Interface contacts:
Residue E257 in protein 1 contacts residue R217 in protein 2 (closest heavy-atom distance 2.6 Å).
Residue E168 in protein 1 contacts residue S39 in protein 2 (closest heavy-atom distance 3.0 Å).
Residue R40 in protein 1 contacts residue D56 in protein 2 (closest heavy-atom distance 2.6 Å).
Residue D292 in protein 1 interacts with residue R217 in protein 2 (closest heavy-atom distance 3.3 Å).
Residue T623 in protein 1 contacts residue Y106 in protein 2 (closest heavy-atom distance 3.3 Å).
Residue E257 in protein 1 contacts residue Q97 in protein 2 (closest heavy-atom distance 3.3 Å).
Residue D446 in protein 1 is in contact with residue S28 in protein 2 (closest heavy-atom distance 2.8 Å).
Residue L708 in protein 1 is in contact with residue A185 in protein 2 (closest heavy-atom distance 3.1 Å).
Residue D717 in protein 1 interacts with residue N22 in protein 2 (closest heavy-atom distance 3.2 Å).
Residue R393 in protein 1 interacts with residue D74 in protein 2 (closest heavy-atom distance 2.8 Å).
Residue R43 in protein 1 contacts residue E81 in protein 2 (closest heavy-atom distance 2.6 Å).
Residue V724 in protein 1 interacts with residue P120 in protein 2 (closest heavy-atom distance 3.2 Å).
Residue T723 in protein 1 contacts residue T16 in protein 2 (closest heavy-atom distance 2.8 Å).
Residue Q169 in protein 1 contacts residue T128 in protein 2 (closest heavy-atom distance 3.2 Å).
Residue D26 in protein 1 contacts residue S55 in protein 2 (closest heavy-atom distance 2.4 Å).
Residue R393 in protein 1 contacts residue S60 in protein 2 (closest heavy-atom distance 3.3 Å).
Residue G330 in protein 1 is in contact with residue Y72 in protein 2 (closest heavy-atom distance 3.2 Å).
Residue P287 in protein 1 interacts with residue Y240 in protein 2 (closest heavy-atom distance 3.3 Å).
Residue Q169 in protein 1 is in contact with residue G94 in protein 2 (closest heavy-atom distance 2.4 Å).
Residue H727 in protein 1 interacts with residue R12 in protein 2 (closest heavy-atom distance 3.0 Å).
Residue R159 in protein 1 interacts with residue E8 in protein 2 (closest heavy-atom distance 3.0 Å).
Residue R159 in protein 1 is in contact with residue V91 in protein 2 (closest heavy-atom distance 3.2 Å).
Residue Q334 in protein 1 interacts with residue Y106 in protein 2 (closest heavy-atom distance 3.2 Å).
Residue C197 in protein 1 interacts with residue C137 in protein 2 (closest heavy-atom distance 2.0 Å).
Residue R159 in protein 1 interacts with residue V5 in protein 2 (closest heavy-atom distance 3.4 Å).
Residue R159 in protein 1 interacts with residue E90 in protein 2 (closest heavy-atom distance 3.2 Å).
Residue V724 in protein 1 is in contact with residue H14 in protein 2 (closest heavy-atom distance 3.3 Å).
Residue S221 in protein 1 is in contact with residue C130 in protein 2 (closest heavy-atom distance 3.3 Å).
Residue Q169 in protein 1 interacts with residue V93 in protein 2 (closest heavy-atom distance 3.2 Å).
Residue E168 in protein 1 contacts residue Q97 in protein 2 (closest heavy-atom distance 3.1 Å).
Residue G200 in protein 1 interacts with residue E133 in protein 2 (closest heavy-atom distance 2.6 Å).
Residue M449 in protein 1 interacts with residue L27 in protein 2 (closest heavy-atom distance 3.3 Å).
Residue L718 in protein 1 interacts with residue C113 in protein 2 (closest heavy-atom distance 3.2 Å).
Residue R35 in protein 1 interacts with residue C82 in protein 2 (closest heavy-atom distance 3.3 Å).
Residue P328 in protein 1 is in contact with residue Y106 in protein 2 (closest heavy-atom distance 2.8 Å).
Residue R173 in protein 1 interacts with residue E8 in protein 2 (closest heavy-atom distance 2.9 Å).
Residue Q719 in protein 1 interacts with residue I19 in protein 2 (closest heavy-atom distance 3.3 Å).
Residue C715 in protein 1 is in contact with residue C113 in protein 2 (closest heavy-atom distance 2.0 Å).
Residue Q450 in protein 1 contacts residue V25 in protein 2 (closest heavy-atom distance 3.3 Å).
Residue K725 in protein 1 contacts residue H14 in protein 2 (closest heavy-atom distance 2.9 Å).
Residue E171 in protein 1 interacts with residue P92 in protein 2 (closest heavy-atom distance 3.0 Å).
Residue R166 in protein 1 interacts with residue Q97 in protein 2 (closest heavy-atom distance 2.8 Å).
Residue D709 in protein 1 is in contact with residue R184 in protein 2 (closest heavy-atom distance 2.8 Å).
Residue P32 in protein 1 contacts residue G84 in protein 2 (closest heavy-atom distance 3.3 Å).
Residue R43 in protein 1 contacts residue R57 in protein 2 (closest heavy-atom distance 3.1 Å).
Residue R165 in protein 1 contacts residue Q97 in protein 2 (closest heavy-atom distance 3.2 Å).
Residue P328 in protein 1 contacts residue Y72 in protein 2 (closest heavy-atom distance 3.2 Å).
Residue E721 in protein 1 is in contact with residue R80 in protein 2 (closest heavy-atom distance 2.6 Å).
Residue S221 in protein 1 is in contact with residue S131 in protein 2 (closest heavy-atom distance 3.1 Å).
Residue S622 in protein 1 contacts residue Y106 in protein 2 (closest heavy-atom distance 2.9 Å).
Residue E333 in protein 1 is in contact with residue Y107 in protein 2 (closest heavy-atom distance 2.9 Å).
Residue Y730 in protein 1 interacts with residue H14 in protein 2 (closest heavy-atom distance 3.2 Å).
Residue T714 in protein 1 contacts residue R112 in protein 2 (closest heavy-atom distance 2.9 Å).
Residue Q719 in protein 1 interacts with residue W20 in protein 2 (closest heavy-atom distance 2.8 Å).
Residue R43 in protein 1 interacts with residue Y58 in protein 2 (closest heavy-atom distance 3.2 Å).
Residue A580 in protein 1 is in contact with residue Y107 in protein 2 (closest heavy-atom distance 3.3 Å).
Residue D446 in protein 1 contacts residue G29 in protein 2 (closest heavy-atom distance 3.2 Å).
Residue Q169 in protein 1 is in contact with residue C130 in protein 2 (closest heavy-atom distance 3.3 Å).
Residue E721 in protein 1 contacts residue C18 in protein 2 (closest heavy-atom distance 2.8 Å).
Residue V724 in protein 1 is in contact with residue G118 in protein 2 (closest heavy-atom distance 3.2 Å).

The following describes two proteins that form a bound complex.

Sequence of protein 2:
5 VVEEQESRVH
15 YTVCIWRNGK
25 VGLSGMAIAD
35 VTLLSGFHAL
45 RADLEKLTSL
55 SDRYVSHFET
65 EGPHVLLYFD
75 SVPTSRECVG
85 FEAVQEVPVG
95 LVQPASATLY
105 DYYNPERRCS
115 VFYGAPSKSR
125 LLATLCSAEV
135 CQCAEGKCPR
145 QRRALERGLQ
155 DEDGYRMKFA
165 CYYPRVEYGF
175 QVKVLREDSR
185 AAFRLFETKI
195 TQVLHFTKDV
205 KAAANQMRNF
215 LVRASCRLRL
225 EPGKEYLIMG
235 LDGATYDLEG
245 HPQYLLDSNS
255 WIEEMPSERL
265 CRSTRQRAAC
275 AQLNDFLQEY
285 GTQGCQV

Sequence of protein 1:
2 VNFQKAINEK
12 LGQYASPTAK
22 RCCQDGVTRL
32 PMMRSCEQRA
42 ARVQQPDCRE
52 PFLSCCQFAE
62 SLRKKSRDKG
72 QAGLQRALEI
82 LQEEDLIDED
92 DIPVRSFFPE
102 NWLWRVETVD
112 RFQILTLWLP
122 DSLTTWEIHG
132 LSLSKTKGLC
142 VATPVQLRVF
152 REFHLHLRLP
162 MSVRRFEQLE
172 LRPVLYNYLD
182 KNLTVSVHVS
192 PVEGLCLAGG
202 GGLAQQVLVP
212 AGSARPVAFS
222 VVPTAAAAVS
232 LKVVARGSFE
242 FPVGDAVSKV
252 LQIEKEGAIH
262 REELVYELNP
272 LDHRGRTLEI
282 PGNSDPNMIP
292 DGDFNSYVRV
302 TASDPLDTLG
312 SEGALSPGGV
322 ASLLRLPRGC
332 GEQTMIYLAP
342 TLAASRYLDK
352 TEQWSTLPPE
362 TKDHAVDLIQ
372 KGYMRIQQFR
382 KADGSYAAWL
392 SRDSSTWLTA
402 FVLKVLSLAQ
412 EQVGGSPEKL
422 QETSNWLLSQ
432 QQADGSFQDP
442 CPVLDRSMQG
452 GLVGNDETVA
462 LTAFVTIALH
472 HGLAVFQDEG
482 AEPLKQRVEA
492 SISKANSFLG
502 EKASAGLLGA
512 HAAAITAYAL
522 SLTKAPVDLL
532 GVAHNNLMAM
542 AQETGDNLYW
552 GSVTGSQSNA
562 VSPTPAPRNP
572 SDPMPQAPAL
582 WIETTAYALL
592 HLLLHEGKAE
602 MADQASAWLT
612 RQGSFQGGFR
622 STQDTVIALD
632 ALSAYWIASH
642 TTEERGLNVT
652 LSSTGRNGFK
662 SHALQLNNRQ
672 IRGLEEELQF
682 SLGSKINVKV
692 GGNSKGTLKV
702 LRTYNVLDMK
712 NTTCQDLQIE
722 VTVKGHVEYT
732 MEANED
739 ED